The following describes two proteins that form a bound complex.

Sequence of chain A:
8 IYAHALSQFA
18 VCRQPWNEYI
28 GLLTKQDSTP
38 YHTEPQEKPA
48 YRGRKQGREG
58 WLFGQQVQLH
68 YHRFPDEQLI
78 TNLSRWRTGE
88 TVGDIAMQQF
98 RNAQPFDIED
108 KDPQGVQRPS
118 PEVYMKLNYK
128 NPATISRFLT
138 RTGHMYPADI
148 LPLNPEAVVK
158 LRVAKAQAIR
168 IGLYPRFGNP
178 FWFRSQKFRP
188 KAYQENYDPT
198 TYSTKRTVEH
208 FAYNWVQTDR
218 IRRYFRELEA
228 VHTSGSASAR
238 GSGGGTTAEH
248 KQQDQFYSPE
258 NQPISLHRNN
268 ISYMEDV

Contacts between the two chains:
Residue L191 in chain B is in contact with residue P118 in chain A (closest heavy-atom distance 3.3 Å).
Residue N442 in chain B is in contact with residue Y9 in chain A (closest heavy-atom distance 3.2 Å).
Residue G88 in chain B interacts with residue R49 in chain A (closest heavy-atom distance 3.4 Å).
Residue K85 in chain B contacts residue W58 in chain A (closest heavy-atom distance 3.4 Å).
Residue H588 in chain B is in contact with residue A17 in chain A (closest heavy-atom distance 3.2 Å).
Residue D141 in chain B is in contact with residue R20 in chain A (closest heavy-atom distance 3.6 Å).
Residue C689 in chain B is in contact with residue Q15 in chain A (closest heavy-atom distance 3.6 Å).
Residue R788 in chain B is in contact with residue Q15 in chain A (closest heavy-atom distance 3.3 Å).
Residue M539 in chain B contacts residue P22 in chain A (closest heavy-atom distance 3.1 Å).
Residue D432 in chain B interacts with residue Q21 in chain A (closest heavy-atom distance 3.0 Å).
Residue Q89 in chain B is in contact with residue R49 in chain A (closest heavy-atom distance 3.2 Å).
Residue M539 in chain B contacts residue W23 in chain A (closest heavy-atom distance 3.3 Å).
Residue D141 in chain B interacts with residue Q21 in chain A (closest heavy-atom distance 3.7 Å).
Residue Q803 in chain B contacts residue Y9 in chain A (closest heavy-atom distance 2.4 Å).
Residue Q803 in chain B interacts with residue A12 in chain A (closest heavy-atom distance 3.3 Å).
Residue L183 in chain B contacts residue E153 in chain A (closest heavy-atom distance 3.7 Å).
Residue D141 in chain B is in contact with residue P22 in chain A (closest heavy-atom distance 3.3 Å).
Residue S188 in chain B interacts with residue E153 in chain A (closest heavy-atom distance 3.2 Å).
Residue E540 in chain B interacts with residue Q21 in chain A (closest heavy-atom distance 3.3 Å).
Residue T143 in chain B contacts residue E25 in chain A (closest heavy-atom distance 3.1 Å).
Residue T143 in chain B contacts residue N24 in chain A (closest heavy-atom distance 3.4 Å).
Residue S433 in chain B is in contact with residue R20 in chain A (closest heavy-atom distance 3.3 Å).
Residue F479 in chain B contacts residue V18 in chain A (closest heavy-atom distance 3.4 Å).
Residue Q140 in chain B interacts with residue R20 in chain A (closest heavy-atom distance 3.4 Å).
Residue E42 in chain B is in contact with residue R51 in chain A (closest heavy-atom distance 3.2 Å).
Residue L191 in chain B is in contact with residue E119 in chain A (closest heavy-atom distance 3.6 Å).
Residue G688 in chain B is in contact with residue Q15 in chain A (closest heavy-atom distance 3.4 Å).
Residue R541 in chain B is in contact with residue C19 in chain A (closest heavy-atom distance 3.6 Å).
Residue T143 in chain B is in contact with residue W23 in chain A (closest heavy-atom distance 3.6 Å).
Residue L806 in chain B contacts residue Y9 in chain A (closest heavy-atom distance 3.6 Å).
Residue C689 in chain B interacts with residue A12 in chain A (closest heavy-atom distance 3.6 Å).
Residue S190 in chain B is in contact with residue E153 in chain A (closest heavy-atom distance 3.5 Å).
Residue D432 in chain B is in contact with residue W23 in chain A (closest heavy-atom distance 3.0 Å).
Residue G177 in chain B is in contact with residue M142 in chain A (closest heavy-atom distance 3.6 Å).
Residue H163 in chain B contacts residue Q111 in chain A (closest heavy-atom distance 3.5 Å).
Residue D141 in chain B is in contact with residue W23 in chain A (closest heavy-atom distance 3.2 Å).
Residue R189 in chain B is in contact with residue P118 in chain A (closest heavy-atom distance 3.5 Å).
Residue T494 in chain B interacts with residue W23 in chain A (closest heavy-atom distance 3.5 Å).
Residue S190 in chain B interacts with residue Y121 in chain A (closest heavy-atom distance 3.3 Å).
Residue I181 in chain B contacts residue V155 in chain A (closest heavy-atom distance 3.7 Å).
Residue R541 in chain B interacts with residue Q21 in chain A (closest heavy-atom distance 3.0 Å).
Residue S536 in chain B contacts residue Y26 in chain A (closest heavy-atom distance 2.5 Å).
Residue P176 in chain B is in contact with residue P144 in chain A (closest heavy-atom distance 3.6 Å).
Residue G179 in chain B interacts with residue R159 in chain A (closest heavy-atom distance 3.3 Å).
Residue R541 in chain B is in contact with residue R20 in chain A (closest heavy-atom distance 3.5 Å).
Residue S139 in chain B is in contact with residue R20 in chain A (closest heavy-atom distance 3.5 Å).
Residue L192 in chain B contacts residue M122 in chain A (closest heavy-atom distance 3.6 Å).
Residue T590 in chain B is in contact with residue A17 in chain A (closest heavy-atom distance 3.5 Å).
Residue M539 in chain B interacts with residue Y26 in chain A (closest heavy-atom distance 3.5 Å).
Residue F896 in chain B interacts with residue I8 in chain A (closest heavy-atom distance 3.7 Å).
Residue Q89 in chain B is in contact with residue Y48 in chain A (closest heavy-atom distance 3.4 Å).
Residue H588 in chain B interacts with residue F16 in chain A (closest heavy-atom distance 3.7 Å).
Residue I181 in chain B contacts residue P152 in chain A (closest heavy-atom distance 3.6 Å).
Residue G84 in chain B interacts with residue R49 in chain A (closest heavy-atom distance 3.0 Å).
Residue R189 in chain B interacts with residue Q114 in chain A (closest heavy-atom distance 3.2 Å).
Residue Y49 in chain B interacts with residue R51 in chain A (closest heavy-atom distance 3.6 Å).
Residue T143 in chain B is in contact with residue P22 in chain A (closest heavy-atom distance 3.5 Å).
Residue A799 in chain B is in contact with residue Q15 in chain A (closest heavy-atom distance 3.6 Å).
Residue M539 in chain B is in contact with residue Q21 in chain A (closest heavy-atom distance 2.5 Å).
Residue Q89 in chain B is in contact with residue G50 in chain A (closest heavy-atom distance 3.7 Å).

Sequence of chain B:
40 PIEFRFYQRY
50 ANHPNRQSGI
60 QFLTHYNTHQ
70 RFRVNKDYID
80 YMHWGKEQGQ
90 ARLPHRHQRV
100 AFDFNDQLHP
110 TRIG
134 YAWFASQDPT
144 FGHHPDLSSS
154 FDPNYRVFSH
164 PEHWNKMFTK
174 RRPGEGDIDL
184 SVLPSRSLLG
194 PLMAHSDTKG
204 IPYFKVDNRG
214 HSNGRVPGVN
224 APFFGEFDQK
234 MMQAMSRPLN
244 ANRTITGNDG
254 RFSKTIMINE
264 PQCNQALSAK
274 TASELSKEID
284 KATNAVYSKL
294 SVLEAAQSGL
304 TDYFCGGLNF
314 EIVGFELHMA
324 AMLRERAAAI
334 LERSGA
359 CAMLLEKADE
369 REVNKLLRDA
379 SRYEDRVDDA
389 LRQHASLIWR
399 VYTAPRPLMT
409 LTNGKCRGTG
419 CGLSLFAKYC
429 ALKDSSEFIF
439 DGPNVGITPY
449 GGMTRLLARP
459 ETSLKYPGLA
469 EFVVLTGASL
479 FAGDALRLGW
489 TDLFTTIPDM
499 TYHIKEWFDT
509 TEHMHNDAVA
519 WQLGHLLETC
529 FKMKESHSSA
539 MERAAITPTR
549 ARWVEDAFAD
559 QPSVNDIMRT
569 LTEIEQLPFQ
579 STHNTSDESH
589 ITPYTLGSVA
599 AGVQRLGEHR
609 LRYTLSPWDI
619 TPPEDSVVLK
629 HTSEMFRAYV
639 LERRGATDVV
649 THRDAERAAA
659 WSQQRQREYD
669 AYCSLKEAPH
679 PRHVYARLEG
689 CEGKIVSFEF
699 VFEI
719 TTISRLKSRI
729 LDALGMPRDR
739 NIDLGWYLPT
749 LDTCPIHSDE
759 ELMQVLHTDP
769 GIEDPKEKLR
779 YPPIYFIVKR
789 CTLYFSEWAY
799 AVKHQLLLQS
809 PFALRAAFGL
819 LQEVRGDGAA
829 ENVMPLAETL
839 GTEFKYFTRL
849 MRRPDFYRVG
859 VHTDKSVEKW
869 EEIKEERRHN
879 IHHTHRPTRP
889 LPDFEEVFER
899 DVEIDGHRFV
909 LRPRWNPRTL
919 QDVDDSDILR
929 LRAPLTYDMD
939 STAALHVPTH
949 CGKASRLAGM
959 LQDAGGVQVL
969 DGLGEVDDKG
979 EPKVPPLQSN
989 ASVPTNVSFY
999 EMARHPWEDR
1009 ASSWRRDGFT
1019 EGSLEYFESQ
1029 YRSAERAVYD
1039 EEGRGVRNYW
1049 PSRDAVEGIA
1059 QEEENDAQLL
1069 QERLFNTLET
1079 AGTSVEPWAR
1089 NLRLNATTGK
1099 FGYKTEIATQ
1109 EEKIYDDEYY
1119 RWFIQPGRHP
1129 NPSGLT